Contacts between the two chains:
Residue Y186 in the second protein contacts residue A5 in the first protein (closest heavy-atom distance 4.9 Å).
Residue K54 in the second protein interacts with residue I8 in the first protein (closest heavy-atom distance 4.6 Å).
Residue E19 in the second protein contacts residue R12 in the first protein (closest heavy-atom distance 2.8 Å).
Residue L179 in the second protein contacts residue I8 in the first protein (closest heavy-atom distance 3.7 Å).
Residue G176 in the second protein interacts with residue I8 in the first protein (closest heavy-atom distance 3.7 Å).
Residue M27 in the second protein contacts residue R12 in the first protein (closest heavy-atom distance 4.8 Å).
Residue L227 in the second protein contacts residue I8 in the first protein (closest heavy-atom distance 4.2 Å).
Residue N47 in the second protein interacts with residue R12 in the first protein (closest heavy-atom distance 3.7 Å).
Residue K127 in the second protein is in contact with residue I8 in the first protein (closest heavy-atom distance 3.8 Å).
Residue N231 in the second protein interacts with residue A5 in the first protein (closest heavy-atom distance 3.5 Å).
Residue V51 in the second protein contacts residue R12 in the first protein (closest heavy-atom distance 4.1 Å).
Residue I224 in the second protein contacts residue I8 in the first protein (closest heavy-atom distance 4.1 Å).
Residue L179 in the second protein is in contact with residue G6 in the first protein (closest heavy-atom distance 3.9 Å).
Residue Y24 in the second protein interacts with residue R11 in the first protein (closest heavy-atom distance 3.6 Å).
Residue V51 in the second protein is in contact with residue G10 in the first protein (closest heavy-atom distance 3.6 Å).
Residue V183 in the second protein interacts with residue G6 in the first protein (closest heavy-atom distance 3.7 Å).
Residue L234 in the second protein contacts residue A5 in the first protein (closest heavy-atom distance 3.6 Å).
Residue L227 in the second protein interacts with residue P9 in the first protein (closest heavy-atom distance 3.7 Å).
Residue N55 in the second protein interacts with residue G10 in the first protein (closest heavy-atom distance 4.2 Å).
Residue L48 in the second protein interacts with residue R12 in the first protein (closest heavy-atom distance 3.5 Å).
Residue V51 in the second protein is in contact with residue R11 in the first protein (closest heavy-atom distance 4.1 Å).
Residue N180 in the second protein is in contact with residue I8 in the first protein (closest heavy-atom distance 2.9 Å).
Residue N231 in the second protein contacts residue G6 in the first protein (closest heavy-atom distance 2.8 Å).
Residue E187 in the second protein contacts residue A5 in the first protein (closest heavy-atom distance 3.3 Å).
Residue W235 in the second protein is in contact with residue A5 in the first protein (closest heavy-atom distance 3.7 Å).
Residue K54 in the second protein is in contact with residue G10 in the first protein (closest heavy-atom distance 3.5 Å).
Residue N55 in the second protein contacts residue R11 in the first protein (closest heavy-atom distance 3.1 Å).
Residue V183 in the second protein is in contact with residue A5 in the first protein (closest heavy-atom distance 4.5 Å).

Sequence of the first protein:
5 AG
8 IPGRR

The following describes two proteins that form a bound complex.

Sequence of the second protein:
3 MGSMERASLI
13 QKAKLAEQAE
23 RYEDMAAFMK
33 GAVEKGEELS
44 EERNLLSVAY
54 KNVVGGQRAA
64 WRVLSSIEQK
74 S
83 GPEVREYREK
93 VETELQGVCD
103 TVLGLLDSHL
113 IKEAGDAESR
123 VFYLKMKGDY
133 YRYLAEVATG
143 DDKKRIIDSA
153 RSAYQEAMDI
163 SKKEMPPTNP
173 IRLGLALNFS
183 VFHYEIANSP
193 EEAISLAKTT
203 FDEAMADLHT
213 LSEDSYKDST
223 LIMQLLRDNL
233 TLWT